Contacts between the two chains:
Residue D154 in protein 1 is in contact with residue A69 in protein 2 (closest heavy-atom distance 4.8 Å).
Residue L72 in protein 1 is in contact with residue A69 in protein 2 (closest heavy-atom distance 4.9 Å).
Residue Y155 in protein 1 contacts residue A40 in protein 2 (closest heavy-atom distance 3.4 Å).
Residue Q149 in protein 1 contacts residue A45 in protein 2 (closest heavy-atom distance 3.4 Å).
Residue Q69 in protein 1 interacts with residue A70 in protein 2 (closest heavy-atom distance 4.3 Å).
Residue D154 in protein 1 contacts residue A42 in protein 2 (closest heavy-atom distance 4.4 Å).
Residue R148 in protein 1 contacts residue A37 in protein 2 (closest heavy-atom distance 3.9 Å).
Residue D154 in protein 1 interacts with residue A66 in protein 2 (closest heavy-atom distance 3.7 Å).
Residue D154 in protein 1 interacts with residue A43 in protein 2 (closest heavy-atom distance 3.2 Å).
Residue N84 in protein 1 contacts residue A37 in protein 2 (closest heavy-atom distance 2.5 Å).
Residue M153 in protein 1 interacts with residue A68 in protein 2 (closest heavy-atom distance 4.7 Å).
Residue R148 in protein 1 contacts residue A45 in protein 2 (closest heavy-atom distance 3.4 Å).
Residue Y155 in protein 1 interacts with residue A42 in protein 2 (closest heavy-atom distance 4.4 Å).
Residue Y155 in protein 1 interacts with residue A41 in protein 2 (closest heavy-atom distance 3.0 Å).
Residue W152 in protein 1 contacts residue A39 in protein 2 (closest heavy-atom distance 3.9 Å).
Residue V156 in protein 1 is in contact with residue A69 in protein 2 (closest heavy-atom distance 4.1 Å).
Residue W152 in protein 1 is in contact with residue A38 in protein 2 (closest heavy-atom distance 4.0 Å).
Residue W152 in protein 1 is in contact with residue A45 in protein 2 (closest heavy-atom distance 4.8 Å).
Residue I194 in protein 1 is in contact with residue A67 in protein 2 (closest heavy-atom distance 4.0 Å).
Residue I194 in protein 1 contacts residue A68 in protein 2 (closest heavy-atom distance 4.2 Å).
Residue V156 in protein 1 interacts with residue A42 in protein 2 (closest heavy-atom distance 3.8 Å).
Residue L72 in protein 1 is in contact with residue A67 in protein 2 (closest heavy-atom distance 4.4 Å).
Residue D154 in protein 1 is in contact with residue A44 in protein 2 (closest heavy-atom distance 3.6 Å).
Residue W152 in protein 1 contacts residue A44 in protein 2 (closest heavy-atom distance 4.2 Å).
Residue V156 in protein 1 is in contact with residue A68 in protein 2 (closest heavy-atom distance 4.8 Å).
Residue W152 in protein 1 interacts with residue A37 in protein 2 (closest heavy-atom distance 4.1 Å).
Residue Q190 in protein 1 is in contact with residue A67 in protein 2 (closest heavy-atom distance 4.6 Å).
Residue L72 in protein 1 contacts residue A68 in protein 2 (closest heavy-atom distance 3.4 Å).
Residue N84 in protein 1 interacts with residue A38 in protein 2 (closest heavy-atom distance 3.8 Å).
Residue Y155 in protein 1 interacts with residue A39 in protein 2 (closest heavy-atom distance 4.4 Å).
Residue D154 in protein 1 is in contact with residue A41 in protein 2 (closest heavy-atom distance 4.0 Å).
Residue D154 in protein 1 is in contact with residue A68 in protein 2 (closest heavy-atom distance 4.1 Å).
Residue V156 in protein 1 is in contact with residue A41 in protein 2 (closest heavy-atom distance 4.3 Å).

Sequence of protein 1:
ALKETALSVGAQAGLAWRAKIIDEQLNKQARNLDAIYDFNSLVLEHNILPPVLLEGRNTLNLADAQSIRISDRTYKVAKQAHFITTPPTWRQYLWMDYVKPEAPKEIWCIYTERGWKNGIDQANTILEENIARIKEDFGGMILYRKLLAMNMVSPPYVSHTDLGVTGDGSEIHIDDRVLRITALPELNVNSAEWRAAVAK

Sequence of protein 2:
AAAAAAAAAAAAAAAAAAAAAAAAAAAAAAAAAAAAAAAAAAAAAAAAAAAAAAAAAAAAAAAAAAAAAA

This data describes a binding interaction between two proteins.